Sequence of the first protein:
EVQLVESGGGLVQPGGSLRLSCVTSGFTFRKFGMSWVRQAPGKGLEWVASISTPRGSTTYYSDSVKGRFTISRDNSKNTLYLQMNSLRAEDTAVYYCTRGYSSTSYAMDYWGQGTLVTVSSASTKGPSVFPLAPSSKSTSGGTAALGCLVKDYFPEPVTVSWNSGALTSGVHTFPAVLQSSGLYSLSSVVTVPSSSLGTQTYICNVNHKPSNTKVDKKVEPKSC

Sequence of the second protein:
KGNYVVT

The following describes two proteins that form a bound complex.

Residue-level contacts at the interface:
Residue I54 in the first protein interacts with residue V9 in the second protein (closest heavy-atom distance 5.0 Å).
Residue Y63 in the first protein is in contact with residue V8 in the second protein (closest heavy-atom distance 2.9 Å).
Residue S55 in the first protein contacts residue V8 in the second protein (closest heavy-atom distance 4.3 Å).
Residue Y63 in the first protein is in contact with residue Y7 in the second protein (closest heavy-atom distance 3.3 Å).
Residue T56 in the first protein contacts residue V9 in the second protein (closest heavy-atom distance 2.8 Å).
Residue S105 in the first protein interacts with residue V9 in the second protein (closest heavy-atom distance 3.9 Å).
Residue G36 in the first protein contacts residue V9 in the second protein (closest heavy-atom distance 4.0 Å).
Residue S106 in the first protein is in contact with residue T10 in the second protein (closest heavy-atom distance 2.7 Å).
Residue T61 in the first protein interacts with residue V8 in the second protein (closest heavy-atom distance 4.3 Å).
Residue T107 in the first protein interacts with residue T10 in the second protein (closest heavy-atom distance 4.8 Å).
Residue Y63 in the first protein contacts residue N6 in the second protein (closest heavy-atom distance 4.2 Å).
Residue Y109 in the first protein is in contact with residue Y7 in the second protein (closest heavy-atom distance 3.4 Å).
Residue T107 in the first protein interacts with residue V9 in the second protein (closest heavy-atom distance 3.6 Å).
Residue S106 in the first protein interacts with residue V9 in the second protein (closest heavy-atom distance 3.5 Å).
Residue Y109 in the first protein interacts with residue V8 in the second protein (closest heavy-atom distance 2.7 Å).
Residue T107 in the first protein contacts residue Y7 in the second protein (closest heavy-atom distance 4.1 Å).
Residue S55 in the first protein interacts with residue V9 in the second protein (closest heavy-atom distance 3.1 Å).
Residue S108 in the first protein is in contact with residue Y7 in the second protein (closest heavy-atom distance 3.7 Å).
Residue T56 in the first protein interacts with residue T10 in the second protein (closest heavy-atom distance 3.4 Å).
Residue S108 in the first protein contacts residue V9 in the second protein (closest heavy-atom distance 3.5 Å).
Residue A110 in the first protein contacts residue Y7 in the second protein (closest heavy-atom distance 4.9 Å).
Residue Y109 in the first protein is in contact with residue V9 in the second protein (closest heavy-atom distance 3.6 Å).